Sequence of protein 2:
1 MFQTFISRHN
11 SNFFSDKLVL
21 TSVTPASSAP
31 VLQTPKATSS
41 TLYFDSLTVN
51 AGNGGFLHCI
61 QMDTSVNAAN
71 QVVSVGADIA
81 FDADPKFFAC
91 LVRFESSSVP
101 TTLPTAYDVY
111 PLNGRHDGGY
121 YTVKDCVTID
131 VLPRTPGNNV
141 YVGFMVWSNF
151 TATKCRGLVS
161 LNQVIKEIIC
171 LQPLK

Interface contacts:
Residue V397 in protein 1 contacts residue N67 in protein 2 (closest heavy-atom distance 3.7 Å).
Residue Y158 in protein 1 is in contact with residue N67 in protein 2 (closest heavy-atom distance 4.7 Å).
Residue Q398 in protein 1 interacts with residue N67 in protein 2 (closest heavy-atom distance 3.8 Å).
Residue Q398 in protein 1 is in contact with residue V66 in protein 2 (closest heavy-atom distance 3.6 Å).
Residue R157 in protein 1 contacts residue N67 in protein 2 (closest heavy-atom distance 4.0 Å).

The following describes two proteins that form a bound complex.

Sequence of protein 1:
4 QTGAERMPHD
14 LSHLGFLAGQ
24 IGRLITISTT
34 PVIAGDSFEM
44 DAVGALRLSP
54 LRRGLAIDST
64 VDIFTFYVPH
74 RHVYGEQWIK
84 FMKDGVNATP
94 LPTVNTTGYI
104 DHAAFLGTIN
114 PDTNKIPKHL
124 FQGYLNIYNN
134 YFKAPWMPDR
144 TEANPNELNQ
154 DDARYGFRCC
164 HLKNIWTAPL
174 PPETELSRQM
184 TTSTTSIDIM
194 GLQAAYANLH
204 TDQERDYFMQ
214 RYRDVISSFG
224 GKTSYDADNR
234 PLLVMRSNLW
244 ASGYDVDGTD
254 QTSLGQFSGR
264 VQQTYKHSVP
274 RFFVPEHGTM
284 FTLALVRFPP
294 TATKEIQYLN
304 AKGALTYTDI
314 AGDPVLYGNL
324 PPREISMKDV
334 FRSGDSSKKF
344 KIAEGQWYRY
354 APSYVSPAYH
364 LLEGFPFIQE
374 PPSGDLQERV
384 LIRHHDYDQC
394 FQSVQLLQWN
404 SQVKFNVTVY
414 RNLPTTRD